Sequence of protein 1:
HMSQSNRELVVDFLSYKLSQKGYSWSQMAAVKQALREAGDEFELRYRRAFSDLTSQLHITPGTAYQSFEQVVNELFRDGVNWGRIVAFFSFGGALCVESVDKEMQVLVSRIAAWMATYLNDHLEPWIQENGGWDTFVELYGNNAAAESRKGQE

Residue-level contacts at the interface:
Residue Y140 in protein 1 contacts residue C18 in protein 2 (closest heavy-atom distance 3.4 Å).
Residue N81 in protein 1 interacts with residue C18 in protein 2 (closest heavy-atom distance 3.4 Å).
Residue Y46 in protein 1 contacts residue D6 in protein 2 (closest heavy-atom distance 4.1 Å).
Residue A49 in protein 1 contacts residue I13 in protein 2 (closest heavy-atom distance 3.9 Å).
Residue G83 in protein 1 interacts with residue A14 in protein 2 (closest heavy-atom distance 3.3 Å).
Residue F91 in protein 1 is in contact with residue I10 in protein 2 (closest heavy-atom distance 4.5 Å).
Residue G83 in protein 1 contacts residue L17 in protein 2 (closest heavy-atom distance 4.4 Å).
Residue E41 in protein 1 is in contact with residue L17 in protein 2 (closest heavy-atom distance 3.8 Å).
Residue R84 in protein 1 is in contact with residue D15 in protein 2 (closest heavy-atom distance 2.9 Å).
Residue L75 in protein 1 interacts with residue I10 in protein 2 (closest heavy-atom distance 4.0 Å).
Residue V71 in protein 1 is in contact with residue I7 in protein 2 (closest heavy-atom distance 4.5 Å).
Residue W82 in protein 1 contacts residue C18 in protein 2 (closest heavy-atom distance 4.6 Å).
Residue F76 in protein 1 is in contact with residue R11 in protein 2 (closest heavy-atom distance 4.7 Å).
Residue F50 in protein 1 interacts with residue K9 in protein 2 (closest heavy-atom distance 3.5 Å).
Residue A145 in protein 1 interacts with residue L17 in protein 2 (closest heavy-atom distance 4.0 Å).
Residue R45 in protein 1 is in contact with residue I13 in protein 2 (closest heavy-atom distance 3.8 Å).
Residue F42 in protein 1 interacts with residue I13 in protein 2 (closest heavy-atom distance 3.6 Å).
Residue N81 in protein 1 contacts residue A14 in protein 2 (closest heavy-atom distance 4.3 Å).
Residue E74 in protein 1 is in contact with residue I7 in protein 2 (closest heavy-atom distance 3.8 Å).
Residue R45 in protein 1 is in contact with residue L17 in protein 2 (closest heavy-atom distance 3.6 Å).
Residue F50 in protein 1 interacts with residue I13 in protein 2 (closest heavy-atom distance 3.8 Å).
Residue A87 in protein 1 contacts residue A14 in protein 2 (closest heavy-atom distance 3.9 Å).
Residue R84 in protein 1 contacts residue A14 in protein 2 (closest heavy-atom distance 3.8 Å).
Residue Y46 in protein 1 is in contact with residue I13 in protein 2 (closest heavy-atom distance 3.7 Å).
Residue E74 in protein 1 contacts residue R11 in protein 2 (closest heavy-atom distance 3.2 Å).
Residue Y46 in protein 1 is in contact with residue K9 in protein 2 (closest heavy-atom distance 3.6 Å).
Residue N81 in protein 1 interacts with residue D15 in protein 2 (closest heavy-atom distance 3.0 Å).
Residue S148 in protein 1 contacts residue L19 in protein 2 (closest heavy-atom distance 4.9 Å).
Residue R45 in protein 1 is in contact with residue G16 in protein 2 (closest heavy-atom distance 3.3 Å).
Residue A144 in protein 1 is in contact with residue L19 in protein 2 (closest heavy-atom distance 4.0 Å).
Residue V71 in protein 1 interacts with residue I10 in protein 2 (closest heavy-atom distance 4.8 Å).
Residue V86 in protein 1 contacts residue L17 in protein 2 (closest heavy-atom distance 3.7 Å).
Residue F42 in protein 1 is in contact with residue L17 in protein 2 (closest heavy-atom distance 3.9 Å).
Residue L139 in protein 1 is in contact with residue L19 in protein 2 (closest heavy-atom distance 3.2 Å).
Residue Y46 in protein 1 contacts residue I10 in protein 2 (closest heavy-atom distance 3.8 Å).
Residue F42 in protein 1 interacts with residue A14 in protein 2 (closest heavy-atom distance 3.8 Å).
Residue A87 in protein 1 is in contact with residue I10 in protein 2 (closest heavy-atom distance 3.8 Å).
Residue Y140 in protein 1 interacts with residue L19 in protein 2 (closest heavy-atom distance 3.3 Å).
Residue D78 in protein 1 contacts residue R11 in protein 2 (closest heavy-atom distance 3.0 Å).
Residue L75 in protein 1 interacts with residue I7 in protein 2 (closest heavy-atom distance 4.1 Å).
Residue L53 in protein 1 interacts with residue I10 in protein 2 (closest heavy-atom distance 4.3 Å).
Residue L75 in protein 1 contacts residue R11 in protein 2 (closest heavy-atom distance 3.0 Å).
Residue F42 in protein 1 interacts with residue I10 in protein 2 (closest heavy-atom distance 3.8 Å).
Residue A38 in protein 1 is in contact with residue L17 in protein 2 (closest heavy-atom distance 4.3 Å).
Residue A145 in protein 1 contacts residue L19 in protein 2 (closest heavy-atom distance 4.0 Å).
Residue F50 in protein 1 is in contact with residue E12 in protein 2 (closest heavy-atom distance 3.8 Å).
Residue R77 in protein 1 contacts residue R11 in protein 2 (closest heavy-atom distance 3.2 Å).
Residue G83 in protein 1 contacts residue C18 in protein 2 (closest heavy-atom distance 3.9 Å).
Residue R84 in protein 1 is in contact with residue R11 in protein 2 (closest heavy-atom distance 3.4 Å).
Residue Q56 in protein 1 interacts with residue D6 in protein 2 (closest heavy-atom distance 4.4 Å).
Residue L75 in protein 1 interacts with residue A14 in protein 2 (closest heavy-atom distance 4.9 Å).
Residue Y140 in protein 1 interacts with residue L17 in protein 2 (closest heavy-atom distance 3.2 Å).

These two protein chains interact to form a complex.

Sequence of protein 2:
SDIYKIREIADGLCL